This data describes a binding interaction between two proteins.

Sequence of chain B:
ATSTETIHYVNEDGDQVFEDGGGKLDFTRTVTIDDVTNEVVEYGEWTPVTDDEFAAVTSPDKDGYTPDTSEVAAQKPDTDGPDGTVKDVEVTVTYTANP

Sequence of chain A:
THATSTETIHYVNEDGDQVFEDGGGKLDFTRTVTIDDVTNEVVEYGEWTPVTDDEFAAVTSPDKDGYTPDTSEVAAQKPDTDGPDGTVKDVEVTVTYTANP

Contacts between the two chains:
Residue F29 in chain A is in contact with residue V38 in chain B (closest heavy-atom distance 3.6 Å).
Residue V33 in chain A is in contact with residue I35 in chain B (closest heavy-atom distance 2.8 Å).
Residue R31 in chain A interacts with residue I35 in chain B (closest heavy-atom distance 4.0 Å).
Residue T34 in chain A interacts with residue V33 in chain B (closest heavy-atom distance 3.4 Å).
Residue W48 in chain A interacts with residue V38 in chain B (closest heavy-atom distance 4.7 Å).
Residue T30 in chain A contacts residue D37 in chain B (closest heavy-atom distance 4.7 Å).
Residue D37 in chain A contacts residue T32 in chain B (closest heavy-atom distance 4.5 Å).
Residue D36 in chain A interacts with residue T30 in chain B (closest heavy-atom distance 3.5 Å).
Residue T1 in chain A interacts with residue D37 in chain B (closest heavy-atom distance 3.9 Å).
Residue D37 in chain A is in contact with residue W48 in chain B (closest heavy-atom distance 4.5 Å).
Residue V33 in chain A contacts residue D36 in chain B (closest heavy-atom distance 5.0 Å).
Residue V38 in chain A contacts residue A3 in chain B (closest heavy-atom distance 3.7 Å).
Residue D36 in chain A interacts with residue T32 in chain B (closest heavy-atom distance 4.5 Å).
Residue T1 in chain A contacts residue V38 in chain B (closest heavy-atom distance 4.8 Å).
Residue R31 in chain A interacts with residue D36 in chain B (closest heavy-atom distance 3.8 Å).
Residue D37 in chain A contacts residue V33 in chain B (closest heavy-atom distance 3.4 Å).
Residue V43 in chain A interacts with residue T32 in chain B (closest heavy-atom distance 4.3 Å).
Residue V38 in chain A interacts with residue T30 in chain B (closest heavy-atom distance 3.8 Å).
Residue T32 in chain A contacts residue V43 in chain B (closest heavy-atom distance 4.5 Å).
Residue D36 in chain A contacts residue R31 in chain B (closest heavy-atom distance 3.8 Å).
Residue V38 in chain A is in contact with residue F29 in chain B (closest heavy-atom distance 4.0 Å).
Residue I35 in chain A contacts residue V33 in chain B (closest heavy-atom distance 2.8 Å).
Residue T34 in chain A contacts residue T32 in chain B (closest heavy-atom distance 3.5 Å).
Residue R31 in chain A contacts residue D37 in chain B (closest heavy-atom distance 2.8 Å).
Residue A3 in chain A is in contact with residue V38 in chain B (closest heavy-atom distance 3.6 Å).
Residue D37 in chain A contacts residue R31 in chain B (closest heavy-atom distance 2.9 Å).
Residue V33 in chain A contacts residue T34 in chain B (closest heavy-atom distance 3.5 Å).
Residue T34 in chain A contacts residue I35 in chain B (closest heavy-atom distance 4.9 Å).
Residue I35 in chain A interacts with residue R31 in chain B (closest heavy-atom distance 4.2 Å).
Residue T32 in chain A interacts with residue D36 in chain B (closest heavy-atom distance 4.5 Å).
Residue T32 in chain A contacts residue D37 in chain B (closest heavy-atom distance 4.3 Å).
Residue W48 in chain A is in contact with residue D37 in chain B (closest heavy-atom distance 4.5 Å).
Residue T34 in chain A is in contact with residue T34 in chain B (closest heavy-atom distance 3.0 Å).
Residue T30 in chain A is in contact with residue D36 in chain B (closest heavy-atom distance 3.1 Å).
Residue T32 in chain A contacts residue T34 in chain B (closest heavy-atom distance 3.5 Å).
Residue V33 in chain A contacts residue V33 in chain B (closest heavy-atom distance 3.6 Å).
Residue T30 in chain A is in contact with residue V38 in chain B (closest heavy-atom distance 3.7 Å).
Residue V33 in chain A interacts with residue D37 in chain B (closest heavy-atom distance 3.4 Å).
Residue T32 in chain A interacts with residue I35 in chain B (closest heavy-atom distance 3.1 Å).
Residue I35 in chain A interacts with residue T32 in chain B (closest heavy-atom distance 3.1 Å).
Residue V38 in chain A is in contact with residue R31 in chain B (closest heavy-atom distance 4.7 Å).
Residue R31 in chain A is in contact with residue V38 in chain B (closest heavy-atom distance 4.4 Å).